This data describes a binding interaction between two proteins.

Interface contacts:
Residue T85 in protein 2 interacts with residue T19 in protein 1 (closest heavy-atom distance 4.3 Å).
Residue H25 in protein 2 interacts with residue M18 in protein 1 (closest heavy-atom distance 3.9 Å).
Residue Q83 in protein 2 contacts residue I20 in protein 1 (closest heavy-atom distance 4.3 Å).
Residue W84 in protein 2 is in contact with residue M18 in protein 1 (closest heavy-atom distance 4.4 Å).
Residue W84 in protein 2 contacts residue I20 in protein 1 (closest heavy-atom distance 4.8 Å).
Residue W84 in protein 2 is in contact with residue T19 in protein 1 (closest heavy-atom distance 4.8 Å).
Residue Q83 in protein 2 is in contact with residue Q21 in protein 1 (closest heavy-atom distance 4.8 Å).

Sequence of protein 1:
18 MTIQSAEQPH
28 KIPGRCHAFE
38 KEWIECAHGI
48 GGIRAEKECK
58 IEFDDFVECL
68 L

Sequence of protein 2:
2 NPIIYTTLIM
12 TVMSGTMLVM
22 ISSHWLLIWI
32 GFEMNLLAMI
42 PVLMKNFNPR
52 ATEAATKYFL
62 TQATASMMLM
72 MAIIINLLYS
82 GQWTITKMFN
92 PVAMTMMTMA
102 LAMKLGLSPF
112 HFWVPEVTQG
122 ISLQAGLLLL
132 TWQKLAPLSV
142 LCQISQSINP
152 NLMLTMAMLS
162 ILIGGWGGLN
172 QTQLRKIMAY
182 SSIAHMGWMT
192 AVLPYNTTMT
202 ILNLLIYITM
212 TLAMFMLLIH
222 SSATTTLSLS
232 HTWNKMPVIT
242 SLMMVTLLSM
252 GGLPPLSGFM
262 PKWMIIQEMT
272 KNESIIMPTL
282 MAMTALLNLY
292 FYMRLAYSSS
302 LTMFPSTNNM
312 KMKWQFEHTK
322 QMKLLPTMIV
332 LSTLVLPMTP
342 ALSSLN